These two protein chains interact to form a complex.

Sequence of chain A:
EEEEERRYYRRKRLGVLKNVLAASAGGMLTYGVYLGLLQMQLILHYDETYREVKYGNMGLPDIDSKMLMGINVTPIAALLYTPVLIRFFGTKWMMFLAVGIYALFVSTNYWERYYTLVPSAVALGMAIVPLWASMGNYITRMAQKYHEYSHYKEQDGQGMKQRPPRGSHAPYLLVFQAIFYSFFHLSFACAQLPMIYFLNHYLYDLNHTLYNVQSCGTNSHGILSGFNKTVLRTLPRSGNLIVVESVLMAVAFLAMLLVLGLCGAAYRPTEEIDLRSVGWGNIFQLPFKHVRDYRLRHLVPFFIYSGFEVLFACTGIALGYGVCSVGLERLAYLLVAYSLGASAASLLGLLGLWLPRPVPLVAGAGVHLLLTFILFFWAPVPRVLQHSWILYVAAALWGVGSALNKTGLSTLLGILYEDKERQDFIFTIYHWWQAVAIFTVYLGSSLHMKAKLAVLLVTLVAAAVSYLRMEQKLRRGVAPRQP

Contacts between the two chains:
Residue N839 in chain B is in contact with residue W155 in chain A (closest heavy-atom distance 3.5 Å).
Residue C789 in chain B contacts residue V97 in chain A (closest heavy-atom distance 3.8 Å).
Residue E834 in chain B is in contact with residue W155 in chain A (closest heavy-atom distance 4.8 Å).
Residue A819 in chain B is in contact with residue T274 in chain A (closest heavy-atom distance 4.9 Å).
Residue E834 in chain B interacts with residue Y154 in chain A (closest heavy-atom distance 4.7 Å).
Residue P817 in chain B contacts residue V97 in chain A (closest heavy-atom distance 3.5 Å).
Residue A819 in chain B is in contact with residue R277 in chain A (closest heavy-atom distance 4.2 Å).
Residue L837 in chain B is in contact with residue W155 in chain A (closest heavy-atom distance 4.3 Å).
Residue T858 in chain B contacts residue L141 in chain A (closest heavy-atom distance 4.6 Å).
Residue T832 in chain B interacts with residue V97 in chain A (closest heavy-atom distance 3.9 Å).
Residue P817 in chain B contacts residue E96 in chain A (closest heavy-atom distance 4.6 Å).
Residue H861 in chain B is in contact with residue W137 in chain A (closest heavy-atom distance 3.1 Å).
Residue P817 in chain B is in contact with residue T93 in chain A (closest heavy-atom distance 3.4 Å).
Residue T832 in chain B is in contact with residue L279 in chain A (closest heavy-atom distance 3.2 Å).
Residue L840 in chain B interacts with residue W155 in chain A (closest heavy-atom distance 4.7 Å).
Residue T788 in chain B interacts with residue V97 in chain A (closest heavy-atom distance 3.3 Å).
Residue M857 in chain B interacts with residue F140 in chain A (closest heavy-atom distance 3.9 Å).
Residue C833 in chain B interacts with residue V97 in chain A (closest heavy-atom distance 4.5 Å).
Residue N839 in chain B interacts with residue Y154 in chain A (closest heavy-atom distance 3.5 Å).
Residue A819 in chain B is in contact with residue L276 in chain A (closest heavy-atom distance 4.3 Å).
Residue Y831 in chain B interacts with residue R281 in chain A (closest heavy-atom distance 3.6 Å).
Residue F843 in chain B interacts with residue Y154 in chain A (closest heavy-atom distance 3.9 Å).
Residue T832 in chain B interacts with residue K98 in chain A (closest heavy-atom distance 3.7 Å).
Residue L853 in chain B is in contact with residue L301 in chain A (closest heavy-atom distance 3.8 Å).
Residue L835 in chain B is in contact with residue S282 in chain A (closest heavy-atom distance 4.5 Å).
Residue C833 in chain B is in contact with residue S282 in chain A (closest heavy-atom distance 4.4 Å).
Residue E834 in chain B is in contact with residue K98 in chain A (closest heavy-atom distance 3.6 Å).
Residue M854 in chain B is in contact with residue F140 in chain A (closest heavy-atom distance 4.0 Å).
Residue F843 in chain B is in contact with residue T152 in chain A (closest heavy-atom distance 3.9 Å).
Residue L842 in chain B interacts with residue Y154 in chain A (closest heavy-atom distance 3.9 Å).
Residue T832 in chain B is in contact with residue S282 in chain A (closest heavy-atom distance 3.9 Å).
Residue N839 in chain B is in contact with residue I286 in chain A (closest heavy-atom distance 3.2 Å).
Residue H861 in chain B is in contact with residue F132 in chain A (closest heavy-atom distance 5.0 Å).
Residue A819 in chain B contacts residue T93 in chain A (closest heavy-atom distance 3.3 Å).
Residue G818 in chain B contacts residue T93 in chain A (closest heavy-atom distance 4.0 Å).
Residue G818 in chain B is in contact with residue K273 in chain A (closest heavy-atom distance 4.2 Å).
Residue L853 in chain B contacts residue F140 in chain A (closest heavy-atom distance 4.3 Å).
Residue L853 in chain B contacts residue F297 in chain A (closest heavy-atom distance 3.5 Å).
Residue S846 in chain B interacts with residue S151 in chain A (closest heavy-atom distance 4.2 Å).
Residue V849 in chain B contacts residue F297 in chain A (closest heavy-atom distance 3.8 Å).
Residue L853 in chain B interacts with residue M300 in chain A (closest heavy-atom distance 4.4 Å).
Residue F843 in chain B interacts with residue T160 in chain A (closest heavy-atom distance 3.9 Å).
Residue E834 in chain B interacts with residue S282 in chain A (closest heavy-atom distance 5.0 Å).
Residue S846 in chain B contacts residue M293 in chain A (closest heavy-atom distance 3.4 Å).
Residue F864 in chain B is in contact with residue P313 in chain A (closest heavy-atom distance 4.8 Å).
Residue I847 in chain B contacts residue L148 in chain A (closest heavy-atom distance 4.0 Å).
Residue M854 in chain B interacts with residue L141 in chain A (closest heavy-atom distance 4.4 Å).
Residue M857 in chain B is in contact with residue W137 in chain A (closest heavy-atom distance 3.9 Å).
Residue F843 in chain B interacts with residue W155 in chain A (closest heavy-atom distance 4.9 Å).
Residue M857 in chain B is in contact with residue L304 in chain A (closest heavy-atom distance 3.6 Å).
Residue T788 in chain B contacts residue E96 in chain A (closest heavy-atom distance 3.9 Å).
Residue I847 in chain B interacts with residue S151 in chain A (closest heavy-atom distance 4.5 Å).
Residue L842 in chain B is in contact with residue I286 in chain A (closest heavy-atom distance 4.9 Å).
Residue H861 in chain B is in contact with residue F133 in chain A (closest heavy-atom distance 3.5 Å).
Residue F843 in chain B interacts with residue S151 in chain A (closest heavy-atom distance 3.1 Å).
Residue D790 in chain B contacts residue V97 in chain A (closest heavy-atom distance 4.7 Å).
Residue Y831 in chain B interacts with residue S282 in chain A (closest heavy-atom distance 3.0 Å).

Sequence of chain B:
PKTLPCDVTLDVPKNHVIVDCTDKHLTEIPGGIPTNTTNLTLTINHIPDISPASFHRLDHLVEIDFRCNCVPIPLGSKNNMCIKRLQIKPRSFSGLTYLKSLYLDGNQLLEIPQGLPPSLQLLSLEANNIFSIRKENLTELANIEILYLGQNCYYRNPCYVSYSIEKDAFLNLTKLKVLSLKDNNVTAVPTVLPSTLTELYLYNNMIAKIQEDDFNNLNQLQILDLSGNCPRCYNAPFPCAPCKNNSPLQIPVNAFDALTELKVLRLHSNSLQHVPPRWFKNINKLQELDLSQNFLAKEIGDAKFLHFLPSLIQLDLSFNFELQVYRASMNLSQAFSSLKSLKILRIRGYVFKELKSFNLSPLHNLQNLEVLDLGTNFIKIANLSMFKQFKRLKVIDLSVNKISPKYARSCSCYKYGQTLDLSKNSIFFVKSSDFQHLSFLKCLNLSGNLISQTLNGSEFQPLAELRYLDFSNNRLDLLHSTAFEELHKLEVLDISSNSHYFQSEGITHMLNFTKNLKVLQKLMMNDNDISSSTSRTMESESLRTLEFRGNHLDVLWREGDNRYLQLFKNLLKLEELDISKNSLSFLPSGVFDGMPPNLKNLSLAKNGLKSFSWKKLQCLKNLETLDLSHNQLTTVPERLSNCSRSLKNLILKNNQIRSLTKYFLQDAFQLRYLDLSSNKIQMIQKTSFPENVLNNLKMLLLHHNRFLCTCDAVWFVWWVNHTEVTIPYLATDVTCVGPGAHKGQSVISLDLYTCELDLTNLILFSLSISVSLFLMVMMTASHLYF